Sequence of chain B:
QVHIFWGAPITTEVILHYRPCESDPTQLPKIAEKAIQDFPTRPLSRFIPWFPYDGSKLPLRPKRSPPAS

The following describes two proteins that form a bound complex.

Sequence of chain A:
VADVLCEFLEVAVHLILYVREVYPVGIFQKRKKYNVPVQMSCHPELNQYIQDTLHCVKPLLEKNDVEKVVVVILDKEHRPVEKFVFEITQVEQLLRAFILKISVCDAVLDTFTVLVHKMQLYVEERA

Residue-level contacts at the interface:
Residue H92 in chain A is in contact with residue K56 in chain B (closest heavy-atom distance 3.8 Å).
Residue H92 in chain A is in contact with residue I53 in chain B (closest heavy-atom distance 3.9 Å).
Residue C70 in chain A is in contact with residue H39 in chain B (closest heavy-atom distance 3.2 Å).
Residue K97 in chain A is in contact with residue F61 in chain B (closest heavy-atom distance 3.5 Å).
Residue Y63 in chain A contacts residue G9 in chain B (closest heavy-atom distance 4.0 Å).
Residue K97 in chain A contacts residue A57 in chain B (closest heavy-atom distance 3.1 Å).
Residue P94 in chain A is in contact with residue Q59 in chain B (closest heavy-atom distance 3.9 Å).
Residue Y202 in chain A contacts residue L66 in chain B (closest heavy-atom distance 4.2 Å).
Residue L74 in chain A contacts residue I37 in chain B (closest heavy-atom distance 3.9 Å).
Residue V95 in chain A is in contact with residue F61 in chain B (closest heavy-atom distance 3.1 Å).
Residue V150 in chain A is in contact with residue V4 in chain B (closest heavy-atom distance 3.1 Å).
Residue P94 in chain A is in contact with residue F61 in chain B (closest heavy-atom distance 3.0 Å).
Residue H151 in chain A interacts with residue V4 in chain B (closest heavy-atom distance 4.0 Å).
Residue E204 in chain A is in contact with residue F61 in chain B (closest heavy-atom distance 3.1 Å).
Residue L137 in chain A is in contact with residue R64 in chain B (closest heavy-atom distance 3.2 Å).
Residue R93 in chain A interacts with residue K56 in chain B (closest heavy-atom distance 4.5 Å).
Residue T147 in chain A is in contact with residue F7 in chain B (closest heavy-atom distance 3.0 Å).
Residue H151 in chain A is in contact with residue Q3 in chain B (closest heavy-atom distance 3.0 Å).
Residue L149 in chain A interacts with residue I58 in chain B (closest heavy-atom distance 3.5 Å).
Residue E205 in chain A is in contact with residue T63 in chain B (closest heavy-atom distance 4.2 Å).
Residue V71 in chain A interacts with residue F7 in chain B (closest heavy-atom distance 3.3 Å).
Residue C70 in chain A is in contact with residue F7 in chain B (closest heavy-atom distance 4.3 Å).
Residue L149 in chain A interacts with residue H5 in chain B (closest heavy-atom distance 3.4 Å).
Residue E205 in chain A interacts with residue R64 in chain B (closest heavy-atom distance 3.2 Å).
Residue E205 in chain A is in contact with residue F61 in chain B (closest heavy-atom distance 3.6 Å).
Residue T147 in chain A is in contact with residue A57 in chain B (closest heavy-atom distance 4.4 Å).
Residue V203 in chain A interacts with residue R64 in chain B (closest heavy-atom distance 4.2 Å).
Residue H151 in chain A is in contact with residue I58 in chain B (closest heavy-atom distance 3.2 Å).
Residue T67 in chain A interacts with residue F7 in chain B (closest heavy-atom distance 3.8 Å).
Residue V148 in chain A interacts with residue H5 in chain B (closest heavy-atom distance 3.2 Å).
Residue L149 in chain A is in contact with residue I6 in chain B (closest heavy-atom distance 3.8 Å).
Residue V86 in chain A is in contact with residue A57 in chain B (closest heavy-atom distance 4.4 Å).
Residue F146 in chain A interacts with residue A10 in chain B (closest heavy-atom distance 3.5 Å).
Residue L149 in chain A contacts residue A57 in chain B (closest heavy-atom distance 3.2 Å).
Residue V150 in chain A is in contact with residue H5 in chain B (closest heavy-atom distance 3.2 Å).
Residue R206 in chain A is in contact with residue P62 in chain B (closest heavy-atom distance 4.2 Å).
Residue E204 in chain A interacts with residue D60 in chain B (closest heavy-atom distance 4.3 Å).
Residue Q200 in chain A interacts with residue L66 in chain B (closest heavy-atom distance 4.5 Å).
Residue E205 in chain A contacts residue P62 in chain B (closest heavy-atom distance 3.3 Å).
Residue R206 in chain A is in contact with residue F61 in chain B (closest heavy-atom distance 3.3 Å).
Residue K97 in chain A is in contact with residue Q59 in chain B (closest heavy-atom distance 4.4 Å).
Residue D79 in chain A is in contact with residue Q3 in chain B (closest heavy-atom distance 3.1 Å).
Residue D79 in chain A is in contact with residue H5 in chain B (closest heavy-atom distance 2.9 Å).
Residue L74 in chain A interacts with residue H39 in chain B (closest heavy-atom distance 3.6 Å).
Residue H92 in chain A contacts residue W8 in chain B (closest heavy-atom distance 3.7 Å).
Residue Y63 in chain A interacts with residue A10 in chain B (closest heavy-atom distance 3.2 Å).
Residue L74 in chain A interacts with residue H5 in chain B (closest heavy-atom distance 3.2 Å).
Residue A207 in chain A contacts residue P62 in chain B (closest heavy-atom distance 4.5 Å).
Residue E204 in chain A is in contact with residue T63 in chain B (closest heavy-atom distance 3.6 Å).
Residue P94 in chain A contacts residue A57 in chain B (closest heavy-atom distance 4.2 Å).
Residue L149 in chain A is in contact with residue V4 in chain B (closest heavy-atom distance 4.3 Å).
Residue R206 in chain A contacts residue R64 in chain B (closest heavy-atom distance 4.5 Å).
Residue E91 in chain A is in contact with residue K56 in chain B (closest heavy-atom distance 4.0 Å).
Residue A207 in chain A is in contact with residue R64 in chain B (closest heavy-atom distance 4.2 Å).
Residue E91 in chain A contacts residue I53 in chain B (closest heavy-atom distance 4.1 Å).
Residue V150 in chain A interacts with residue Q3 in chain B (closest heavy-atom distance 3.1 Å).
Residue P94 in chain A interacts with residue K56 in chain B (closest heavy-atom distance 3.7 Å).
Residue T147 in chain A contacts residue W8 in chain B (closest heavy-atom distance 4.0 Å).
Residue V148 in chain A interacts with residue F7 in chain B (closest heavy-atom distance 3.4 Å).
Residue L149 in chain A interacts with residue A54 in chain B (closest heavy-atom distance 4.5 Å).